This data describes a binding interaction between two proteins.

Sequence of the first protein:
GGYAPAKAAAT

Interface contacts:
Residue S98 in the second protein interacts with residue G2 in the first protein (closest heavy-atom distance 4.3 Å).
Residue A31 in the second protein is in contact with residue G2 in the first protein (closest heavy-atom distance 4.8 Å).
Residue A31 in the second protein contacts residue G1 in the first protein (closest heavy-atom distance 4.8 Å).
Residue S98 in the second protein interacts with residue Y3 in the first protein (closest heavy-atom distance 3.8 Å).

Sequence of the second protein:
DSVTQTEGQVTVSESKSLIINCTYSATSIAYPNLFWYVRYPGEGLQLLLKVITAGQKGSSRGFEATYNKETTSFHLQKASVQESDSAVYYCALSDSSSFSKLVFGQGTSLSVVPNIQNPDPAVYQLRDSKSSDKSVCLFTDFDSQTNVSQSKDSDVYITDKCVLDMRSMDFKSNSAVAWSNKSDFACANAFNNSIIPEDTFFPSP